Contacts between the two chains:
Residue N45 in chain B interacts with residue M164 in chain A (closest heavy-atom distance 3.4 Å).
Residue A43 in chain B is in contact with residue M164 in chain A (closest heavy-atom distance 4.2 Å).
Residue F39 in chain B interacts with residue K146 in chain A (closest heavy-atom distance 4.0 Å).
Residue R54 in chain B is in contact with residue D165 in chain A (closest heavy-atom distance 3.3 Å).
Residue A43 in chain B is in contact with residue K146 in chain A (closest heavy-atom distance 3.2 Å).
Residue R54 in chain B interacts with residue Y167 in chain A (closest heavy-atom distance 4.7 Å).
Residue K55 in chain B contacts residue D166 in chain A (closest heavy-atom distance 3.6 Å).
Residue G42 in chain B contacts residue S162 in chain A (closest heavy-atom distance 4.7 Å).
Residue G42 in chain B interacts with residue M164 in chain A (closest heavy-atom distance 2.6 Å).
Residue A43 in chain B is in contact with residue D165 in chain A (closest heavy-atom distance 4.1 Å).
Residue V40 in chain B is in contact with residue V148 in chain A (closest heavy-atom distance 4.4 Å).
Residue G42 in chain B interacts with residue D165 in chain A (closest heavy-atom distance 4.8 Å).
Residue R54 in chain B contacts residue M164 in chain A (closest heavy-atom distance 3.1 Å).
Residue R54 in chain B interacts with residue D166 in chain A (closest heavy-atom distance 2.8 Å).
Residue A43 in chain B contacts residue S162 in chain A (closest heavy-atom distance 4.8 Å).

The following describes two proteins that form a bound complex.

Sequence of chain B:
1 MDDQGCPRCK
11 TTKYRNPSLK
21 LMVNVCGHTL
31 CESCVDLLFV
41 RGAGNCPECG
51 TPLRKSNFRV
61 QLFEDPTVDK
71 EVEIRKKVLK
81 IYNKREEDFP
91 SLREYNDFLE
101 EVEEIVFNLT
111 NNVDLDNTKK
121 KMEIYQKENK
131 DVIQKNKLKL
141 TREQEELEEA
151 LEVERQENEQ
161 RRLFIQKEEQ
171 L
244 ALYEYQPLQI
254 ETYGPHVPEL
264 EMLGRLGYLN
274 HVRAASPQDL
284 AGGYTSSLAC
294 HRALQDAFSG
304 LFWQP

Sequence of chain A:
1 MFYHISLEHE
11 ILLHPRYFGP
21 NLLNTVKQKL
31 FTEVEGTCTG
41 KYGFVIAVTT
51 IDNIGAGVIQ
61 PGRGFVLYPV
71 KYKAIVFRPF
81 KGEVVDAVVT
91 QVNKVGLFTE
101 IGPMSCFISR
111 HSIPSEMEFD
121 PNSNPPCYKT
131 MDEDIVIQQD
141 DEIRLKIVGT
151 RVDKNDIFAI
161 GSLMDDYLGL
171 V